This data describes a binding interaction between two proteins.

Sequence of the first protein:
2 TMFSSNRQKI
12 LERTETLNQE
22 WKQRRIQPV

Contacts between the two chains:
Residue W293 in the second protein interacts with residue R8 in the first protein (closest heavy-atom distance 3.9 Å).
Residue R121 in the second protein contacts residue L18 in the first protein (closest heavy-atom distance 3.7 Å).
Residue L166 in the second protein interacts with residue T15 in the first protein (closest heavy-atom distance 4.0 Å).
Residue F292 in the second protein is in contact with residue T15 in the first protein (closest heavy-atom distance 3.5 Å).
Residue D29 in the second protein interacts with residue P29 in the first protein (closest heavy-atom distance 3.2 Å).
Residue E314 in the second protein interacts with residue F4 in the first protein (closest heavy-atom distance 3.3 Å).
Residue R121 in the second protein interacts with residue T17 in the first protein (closest heavy-atom distance 3.8 Å).
Residue V32 in the second protein contacts residue V30 in the first protein (closest heavy-atom distance 3.6 Å).
Residue P316 in the second protein interacts with residue F4 in the first protein (closest heavy-atom distance 4.0 Å).
Residue K26 in the second protein contacts residue W22 in the first protein (closest heavy-atom distance 3.9 Å).
Residue L311 in the second protein is in contact with residue R8 in the first protein (closest heavy-atom distance 3.3 Å).
Residue I98 in the second protein is in contact with residue Q28 in the first protein (closest heavy-atom distance 3.8 Å).
Residue S25 in the second protein is in contact with residue W22 in the first protein (closest heavy-atom distance 3.1 Å).
Residue P81 in the second protein interacts with residue Q28 in the first protein (closest heavy-atom distance 3.0 Å).
Residue R121 in the second protein interacts with residue E21 in the first protein (closest heavy-atom distance 2.9 Å).
Residue V313 in the second protein is in contact with residue F4 in the first protein (closest heavy-atom distance 3.2 Å).
Residue D237 in the second protein is in contact with residue R14 in the first protein (closest heavy-atom distance 2.8 Å).
Residue W23 in the second protein contacts residue W22 in the first protein (closest heavy-atom distance 3.4 Å).
Residue P81 in the second protein contacts residue V30 in the first protein (closest heavy-atom distance 3.8 Å).
Residue W293 in the second protein is in contact with residue T15 in the first protein (closest heavy-atom distance 3.3 Å).
Residue C250 in the second protein is in contact with residue F4 in the first protein (closest heavy-atom distance 3.9 Å).
Residue L167 in the second protein is in contact with residue R14 in the first protein (closest heavy-atom distance 4.0 Å).
Residue W293 in the second protein is in contact with residue I11 in the first protein (closest heavy-atom distance 3.8 Å).
Residue H24 in the second protein interacts with residue I27 in the first protein (closest heavy-atom distance 3.7 Å).
Residue S79 in the second protein interacts with residue R26 in the first protein (closest heavy-atom distance 3.9 Å).
Residue Q294 in the second protein contacts residue R8 in the first protein (closest heavy-atom distance 3.0 Å).
Residue M256 in the second protein is in contact with residue M3 in the first protein (closest heavy-atom distance 3.8 Å).
Residue K295 in the second protein interacts with residue R8 in the first protein (closest heavy-atom distance 3.7 Å).
Residue G236 in the second protein interacts with residue N7 in the first protein (closest heavy-atom distance 3.6 Å).
Residue K252 in the second protein interacts with residue M3 in the first protein (closest heavy-atom distance 4.0 Å).
Residue Y74 in the second protein interacts with residue I27 in the first protein (closest heavy-atom distance 3.5 Å).
Residue R340 in the second protein is in contact with residue W22 in the first protein (closest heavy-atom distance 3.4 Å).
Residue L235 in the second protein is in contact with residue I11 in the first protein (closest heavy-atom distance 3.5 Å).
Residue L55 in the second protein interacts with residue V30 in the first protein (closest heavy-atom distance 3.4 Å).
Residue D237 in the second protein is in contact with residue N7 in the first protein (closest heavy-atom distance 2.8 Å).
Residue H24 in the second protein interacts with residue W22 in the first protein (closest heavy-atom distance 3.7 Å).
Residue L311 in the second protein interacts with residue F4 in the first protein (closest heavy-atom distance 3.4 Å).
Residue S79 in the second protein contacts residue I27 in the first protein (closest heavy-atom distance 3.5 Å).
Residue S79 in the second protein contacts residue Q28 in the first protein (closest heavy-atom distance 2.8 Å).
Residue D237 in the second protein is in contact with residue K10 in the first protein (closest heavy-atom distance 2.5 Å).
Residue K26 in the second protein contacts residue R26 in the first protein (closest heavy-atom distance 3.9 Å).
Residue F292 in the second protein contacts residue N19 in the first protein (closest heavy-atom distance 3.8 Å).
Residue E27 in the second protein is in contact with residue W22 in the first protein (closest heavy-atom distance 3.5 Å).
Residue Y74 in the second protein contacts residue R25 in the first protein (closest heavy-atom distance 3.2 Å).
Residue W293 in the second protein is in contact with residue N19 in the first protein (closest heavy-atom distance 3.5 Å).
Residue P81 in the second protein contacts residue I27 in the first protein (closest heavy-atom distance 4.0 Å).
Residue E314 in the second protein contacts residue S5 in the first protein (closest heavy-atom distance 3.1 Å).
Residue I98 in the second protein contacts residue V30 in the first protein (closest heavy-atom distance 3.9 Å).
Residue Q294 in the second protein is in contact with residue I11 in the first protein (closest heavy-atom distance 4.0 Å).
Residue L273 in the second protein contacts residue M3 in the first protein (closest heavy-atom distance 4.0 Å).
Residue L166 in the second protein interacts with residue R14 in the first protein (closest heavy-atom distance 3.7 Å).
Residue L43 in the second protein contacts residue V30 in the first protein (closest heavy-atom distance 3.9 Å).
Residue W72 in the second protein is in contact with residue V30 in the first protein (closest heavy-atom distance 3.7 Å).
Residue G236 in the second protein contacts residue I11 in the first protein (closest heavy-atom distance 3.6 Å).
Residue F292 in the second protein contacts residue L18 in the first protein (closest heavy-atom distance 3.9 Å).
Residue R340 in the second protein interacts with residue N19 in the first protein (closest heavy-atom distance 3.1 Å).
Residue L166 in the second protein interacts with residue L18 in the first protein (closest heavy-atom distance 3.4 Å).
Residue L235 in the second protein contacts residue F4 in the first protein (closest heavy-atom distance 3.8 Å).
Residue L238 in the second protein is in contact with residue N7 in the first protein (closest heavy-atom distance 3.6 Å).
Residue L235 in the second protein is in contact with residue N7 in the first protein (closest heavy-atom distance 2.7 Å).

Sequence of the second protein:
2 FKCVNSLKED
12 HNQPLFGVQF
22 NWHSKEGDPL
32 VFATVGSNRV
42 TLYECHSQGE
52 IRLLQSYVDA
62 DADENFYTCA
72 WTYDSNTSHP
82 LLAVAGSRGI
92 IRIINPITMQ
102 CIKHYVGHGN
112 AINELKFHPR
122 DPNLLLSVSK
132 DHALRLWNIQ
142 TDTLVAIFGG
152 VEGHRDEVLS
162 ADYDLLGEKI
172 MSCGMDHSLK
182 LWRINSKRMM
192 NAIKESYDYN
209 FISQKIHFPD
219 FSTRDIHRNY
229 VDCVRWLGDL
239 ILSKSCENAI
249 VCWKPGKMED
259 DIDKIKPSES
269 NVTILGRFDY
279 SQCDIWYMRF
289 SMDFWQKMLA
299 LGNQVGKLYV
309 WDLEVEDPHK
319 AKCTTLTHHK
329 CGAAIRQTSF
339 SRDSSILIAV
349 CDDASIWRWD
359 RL